Sequence of protein 1:
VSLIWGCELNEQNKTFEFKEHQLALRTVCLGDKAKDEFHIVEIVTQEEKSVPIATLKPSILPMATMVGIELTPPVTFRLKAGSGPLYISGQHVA

This data describes a binding interaction between two proteins.

Sequence of protein 2:
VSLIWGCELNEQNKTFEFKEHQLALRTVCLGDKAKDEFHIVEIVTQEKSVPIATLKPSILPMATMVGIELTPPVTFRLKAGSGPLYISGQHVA

Contacts between the two chains:
Residue I65 in protein 1 contacts residue I18 in protein 2 (closest heavy-atom distance 3.5 Å).
Residue T80 in protein 1 interacts with residue C51 in protein 2 (closest heavy-atom distance 3.2 Å).
Residue V92 in protein 1 interacts with residue R48 in protein 2 (closest heavy-atom distance 3.6 Å).
Residue A79 in protein 1 is in contact with residue M88 in protein 2 (closest heavy-atom distance 3.7 Å).
Residue I85 in protein 1 is in contact with residue P87 in protein 2 (closest heavy-atom distance 3.7 Å).
Residue L86 in protein 1 interacts with residue M88 in protein 2 (closest heavy-atom distance 3.8 Å).
Residue V92 in protein 1 is in contact with residue M91 in protein 2 (closest heavy-atom distance 4.6 Å).
Residue V92 in protein 1 contacts residue T90 in protein 2 (closest heavy-atom distance 3.9 Å).
Residue I85 in protein 1 is in contact with residue I85 in protein 2 (closest heavy-atom distance 3.7 Å).
Residue F60 in protein 1 interacts with residue P83 in protein 2 (closest heavy-atom distance 3.3 Å).
Residue V92 in protein 1 contacts residue V92 in protein 2 (closest heavy-atom distance 4.0 Å).
Residue P77 in protein 1 contacts residue T49 in protein 2 (closest heavy-atom distance 4.1 Å).
Residue T90 in protein 1 contacts residue T90 in protein 2 (closest heavy-atom distance 2.8 Å).
Residue F60 in protein 1 is in contact with residue S84 in protein 2 (closest heavy-atom distance 4.5 Å).
Residue V76 in protein 1 is in contact with residue G20 in protein 2 (closest heavy-atom distance 4.0 Å).
Residue I94 in protein 1 contacts residue Q116 in protein 2 (closest heavy-atom distance 3.3 Å).
Residue P77 in protein 1 contacts residue S114 in protein 2 (closest heavy-atom distance 3.6 Å).
Residue A106 in protein 1 is in contact with residue D54 in protein 2 (closest heavy-atom distance 3.6 Å).
Residue I78 in protein 1 is in contact with residue T49 in protein 2 (closest heavy-atom distance 3.0 Å).
Residue K74 in protein 1 contacts residue G20 in protein 2 (closest heavy-atom distance 3.5 Å).
Residue I94 in protein 1 is in contact with residue R48 in protein 2 (closest heavy-atom distance 3.5 Å).
Residue P77 in protein 1 is in contact with residue Y112 in protein 2 (closest heavy-atom distance 3.6 Å).
Residue L86 in protein 1 is in contact with residue L86 in protein 2 (closest heavy-atom distance 4.3 Å).
Residue V76 in protein 1 is in contact with residue I18 in protein 2 (closest heavy-atom distance 4.0 Å).
Residue A79 in protein 1 interacts with residue C51 in protein 2 (closest heavy-atom distance 3.8 Å).
Residue T80 in protein 1 interacts with residue M88 in protein 2 (closest heavy-atom distance 3.5 Å).
Residue L81 in protein 1 interacts with residue M88 in protein 2 (closest heavy-atom distance 4.1 Å).
Residue I78 in protein 1 contacts residue M88 in protein 2 (closest heavy-atom distance 3.6 Å).
Residue L86 in protein 1 is in contact with residue P87 in protein 2 (closest heavy-atom distance 3.8 Å).
Residue I85 in protein 1 interacts with residue S84 in protein 2 (closest heavy-atom distance 3.4 Å).
Residue T80 in protein 1 is in contact with residue L52 in protein 2 (closest heavy-atom distance 2.7 Å).
Residue I78 in protein 1 interacts with residue C51 in protein 2 (closest heavy-atom distance 4.0 Å).
Residue M91 in protein 1 contacts residue T49 in protein 2 (closest heavy-atom distance 4.5 Å).
Residue M91 in protein 1 contacts residue M88 in protein 2 (closest heavy-atom distance 4.0 Å).
Residue T67 in protein 1 interacts with residue I18 in protein 2 (closest heavy-atom distance 3.8 Å).
Residue F60 in protein 1 contacts residue D54 in protein 2 (closest heavy-atom distance 3.7 Å).
Residue F60 in protein 1 is in contact with residue P87 in protein 2 (closest heavy-atom distance 4.0 Å).
Residue L96 in protein 1 is in contact with residue I18 in protein 2 (closest heavy-atom distance 4.0 Å).
Residue K74 in protein 1 contacts residue I18 in protein 2 (closest heavy-atom distance 4.8 Å).
Residue V76 in protein 1 is in contact with residue W19 in protein 2 (closest heavy-atom distance 3.5 Å).
Residue G93 in protein 1 interacts with residue R48 in protein 2 (closest heavy-atom distance 2.9 Å).
Residue I62 in protein 1 interacts with residue G53 in protein 2 (closest heavy-atom distance 3.9 Å).
Residue T80 in protein 1 interacts with residue P87 in protein 2 (closest heavy-atom distance 3.5 Å).
Residue K105 in protein 1 is in contact with residue Y112 in protein 2 (closest heavy-atom distance 3.9 Å).
Residue I78 in protein 1 interacts with residue S114 in protein 2 (closest heavy-atom distance 4.2 Å).
Residue E95 in protein 1 contacts residue Q116 in protein 2 (closest heavy-atom distance 3.1 Å).
Residue G93 in protein 1 interacts with residue Q116 in protein 2 (closest heavy-atom distance 2.9 Å).
Residue M91 in protein 1 is in contact with residue T90 in protein 2 (closest heavy-atom distance 4.5 Å).
Residue I85 in protein 1 is in contact with residue L86 in protein 2 (closest heavy-atom distance 4.4 Å).
Residue I85 in protein 1 interacts with residue P83 in protein 2 (closest heavy-atom distance 3.6 Å).
Residue A89 in protein 1 contacts residue M88 in protein 2 (closest heavy-atom distance 3.6 Å).
Residue K74 in protein 1 contacts residue W19 in protein 2 (closest heavy-atom distance 4.3 Å).
Residue I62 in protein 1 contacts residue D54 in protein 2 (closest heavy-atom distance 3.5 Å).
Residue L81 in protein 1 is in contact with residue P87 in protein 2 (closest heavy-atom distance 4.8 Å).
Residue A79 in protein 1 contacts residue T49 in protein 2 (closest heavy-atom distance 4.7 Å).
Residue I62 in protein 1 is in contact with residue L52 in protein 2 (closest heavy-atom distance 3.8 Å).
Residue V76 in protein 1 interacts with residue I113 in protein 2 (closest heavy-atom distance 4.7 Å).
Residue I94 in protein 1 interacts with residue T49 in protein 2 (closest heavy-atom distance 4.7 Å).
Residue P77 in protein 1 is in contact with residue C51 in protein 2 (closest heavy-atom distance 4.0 Å).
Residue V76 in protein 1 is in contact with residue S114 in protein 2 (closest heavy-atom distance 3.7 Å).